Interface contacts:
Residue L952 in protein 2 contacts residue V10 in protein 1 (closest heavy-atom distance 4.1 Å).
Residue K921 in protein 2 is in contact with residue I28 in protein 1 (closest heavy-atom distance 4.9 Å).
Residue P951 in protein 2 contacts residue R11 in protein 1 (closest heavy-atom distance 3.6 Å).
Residue P954 in protein 2 interacts with residue V10 in protein 1 (closest heavy-atom distance 4.6 Å).
Residue A932 in protein 2 is in contact with residue A21 in protein 1 (closest heavy-atom distance 4.2 Å).
Residue F928 in protein 2 interacts with residue G25 in protein 1 (closest heavy-atom distance 4.1 Å).
Residue K953 in protein 2 interacts with residue Y5 in protein 1 (closest heavy-atom distance 3.8 Å).
Residue E929 in protein 2 is in contact with residue A21 in protein 1 (closest heavy-atom distance 4.1 Å).
Residue F928 in protein 2 interacts with residue I28 in protein 1 (closest heavy-atom distance 4.5 Å).
Residue A935 in protein 2 is in contact with residue A18 in protein 1 (closest heavy-atom distance 3.5 Å).
Residue I922 in protein 2 contacts residue I29 in protein 1 (closest heavy-atom distance 4.9 Å).
Residue P954 in protein 2 interacts with residue Y5 in protein 1 (closest heavy-atom distance 3.2 Å).
Residue F925 in protein 2 contacts residue L26 in protein 1 (closest heavy-atom distance 4.5 Å).
Residue I924 in protein 2 interacts with residue I28 in protein 1 (closest heavy-atom distance 4.5 Å).
Residue C940 in protein 2 contacts residue R11 in protein 1 (closest heavy-atom distance 4.2 Å).
Residue Y939 in protein 2 contacts residue G14 in protein 1 (closest heavy-atom distance 3.8 Å).
Residue F928 in protein 2 contacts residue V24 in protein 1 (closest heavy-atom distance 3.2 Å).
Residue E929 in protein 2 contacts residue F22 in protein 1 (closest heavy-atom distance 3.2 Å).
Residue P941 in protein 2 contacts residue L15 in protein 1 (closest heavy-atom distance 3.8 Å).
Residue P951 in protein 2 contacts residue Y7 in protein 1 (closest heavy-atom distance 4.4 Å).
Residue F925 in protein 2 interacts with residue G25 in protein 1 (closest heavy-atom distance 3.0 Å).
Residue F936 in protein 2 is in contact with residue L15 in protein 1 (closest heavy-atom distance 4.0 Å).
Residue F925 in protein 2 contacts residue I29 in protein 1 (closest heavy-atom distance 3.1 Å).
Residue P941 in protein 2 contacts residue R11 in protein 1 (closest heavy-atom distance 4.8 Å).
Residue S938 in protein 2 interacts with residue R11 in protein 1 (closest heavy-atom distance 4.8 Å).
Residue F928 in protein 2 contacts residue A21 in protein 1 (closest heavy-atom distance 4.0 Å).
Residue A932 in protein 2 is in contact with residue F22 in protein 1 (closest heavy-atom distance 4.0 Å).
Residue F936 in protein 2 contacts residue A18 in protein 1 (closest heavy-atom distance 4.1 Å).
Residue E929 in protein 2 interacts with residue I23 in protein 1 (closest heavy-atom distance 4.9 Å).
Residue Y939 in protein 2 interacts with residue L15 in protein 1 (closest heavy-atom distance 2.8 Å).
Residue A932 in protein 2 interacts with residue A18 in protein 1 (closest heavy-atom distance 3.5 Å).
Residue Y939 in protein 2 is in contact with residue R11 in protein 1 (closest heavy-atom distance 3.8 Å).
Residue C940 in protein 2 is in contact with residue L15 in protein 1 (closest heavy-atom distance 4.6 Å).
Residue K953 in protein 2 is in contact with residue Y7 in protein 1 (closest heavy-atom distance 2.8 Å).
Residue Y939 in protein 2 contacts residue V10 in protein 1 (closest heavy-atom distance 4.0 Å).

This data describes a binding interaction between two proteins.

Sequence of protein 2:
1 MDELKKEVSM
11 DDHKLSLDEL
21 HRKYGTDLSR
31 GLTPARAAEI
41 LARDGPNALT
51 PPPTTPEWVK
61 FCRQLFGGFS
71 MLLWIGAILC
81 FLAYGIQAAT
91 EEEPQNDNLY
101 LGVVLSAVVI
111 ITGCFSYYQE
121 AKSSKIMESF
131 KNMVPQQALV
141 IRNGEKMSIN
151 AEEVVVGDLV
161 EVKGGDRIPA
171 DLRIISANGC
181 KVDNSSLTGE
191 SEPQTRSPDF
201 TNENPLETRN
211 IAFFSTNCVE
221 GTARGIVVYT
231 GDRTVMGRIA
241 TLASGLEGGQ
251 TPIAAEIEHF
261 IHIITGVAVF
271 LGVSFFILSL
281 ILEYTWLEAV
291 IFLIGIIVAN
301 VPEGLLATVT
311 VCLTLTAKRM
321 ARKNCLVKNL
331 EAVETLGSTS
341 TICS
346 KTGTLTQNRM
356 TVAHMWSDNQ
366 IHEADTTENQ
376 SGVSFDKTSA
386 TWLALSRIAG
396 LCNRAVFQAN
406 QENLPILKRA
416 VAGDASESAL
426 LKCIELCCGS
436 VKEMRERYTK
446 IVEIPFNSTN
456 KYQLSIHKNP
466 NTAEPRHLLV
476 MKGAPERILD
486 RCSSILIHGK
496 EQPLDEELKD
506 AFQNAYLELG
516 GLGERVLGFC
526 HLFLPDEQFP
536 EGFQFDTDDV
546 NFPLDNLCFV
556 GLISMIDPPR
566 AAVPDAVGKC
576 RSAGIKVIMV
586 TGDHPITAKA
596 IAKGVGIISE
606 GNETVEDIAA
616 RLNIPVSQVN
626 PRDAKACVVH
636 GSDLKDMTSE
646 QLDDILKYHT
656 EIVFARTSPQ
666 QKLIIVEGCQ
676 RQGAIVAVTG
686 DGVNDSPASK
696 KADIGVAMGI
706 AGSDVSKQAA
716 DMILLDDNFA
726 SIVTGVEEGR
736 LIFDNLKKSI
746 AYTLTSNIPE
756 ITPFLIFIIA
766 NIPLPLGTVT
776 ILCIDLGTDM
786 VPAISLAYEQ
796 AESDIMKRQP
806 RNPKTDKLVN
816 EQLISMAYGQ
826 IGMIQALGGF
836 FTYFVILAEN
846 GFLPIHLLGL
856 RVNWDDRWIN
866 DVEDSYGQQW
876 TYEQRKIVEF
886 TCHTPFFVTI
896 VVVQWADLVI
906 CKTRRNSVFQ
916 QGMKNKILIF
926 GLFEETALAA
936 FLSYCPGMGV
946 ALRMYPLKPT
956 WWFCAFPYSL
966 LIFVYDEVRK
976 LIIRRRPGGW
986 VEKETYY

Sequence of protein 1:
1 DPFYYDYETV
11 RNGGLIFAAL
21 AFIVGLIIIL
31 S